Sequence of protein 1:
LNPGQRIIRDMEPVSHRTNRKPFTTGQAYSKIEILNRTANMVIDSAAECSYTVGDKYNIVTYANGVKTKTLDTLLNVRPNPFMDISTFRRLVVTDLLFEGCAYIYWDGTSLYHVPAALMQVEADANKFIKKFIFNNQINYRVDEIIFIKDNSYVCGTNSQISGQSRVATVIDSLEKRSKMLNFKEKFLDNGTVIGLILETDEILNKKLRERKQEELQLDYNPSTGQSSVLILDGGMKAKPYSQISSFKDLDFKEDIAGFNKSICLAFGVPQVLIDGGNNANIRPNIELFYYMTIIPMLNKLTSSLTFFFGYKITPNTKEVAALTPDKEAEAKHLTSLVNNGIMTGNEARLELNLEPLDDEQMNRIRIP

Contacts between the two chains:
Residue N350 in protein 1 is in contact with residue T345 in protein 2 (closest heavy-atom distance 3.3 Å).
Residue T303 in protein 1 interacts with residue R47 in protein 2 (closest heavy-atom distance 3.4 Å).
Residue E209 in protein 1 contacts residue L242 in protein 2 (closest heavy-atom distance 3.3 Å).
Residue C165 in protein 1 contacts residue F33 in protein 2 (closest heavy-atom distance 3.3 Å).
Residue G205 in protein 1 interacts with residue S238 in protein 2 (closest heavy-atom distance 3.1 Å).
Residue Y251 in protein 1 is in contact with residue I207 in protein 2 (closest heavy-atom distance 3.4 Å).
Residue S313 in protein 1 contacts residue D94 in protein 2 (closest heavy-atom distance 3.1 Å).
Residue P294 in protein 1 interacts with residue N289 in protein 2 (closest heavy-atom distance 3.3 Å).
Residue N168 in protein 1 contacts residue D105 in protein 2 (closest heavy-atom distance 2.6 Å).
Residue G201 in protein 1 interacts with residue N231 in protein 2 (closest heavy-atom distance 2.8 Å).
Residue E212 in protein 1 contacts residue G244 in protein 2 (closest heavy-atom distance 2.8 Å).
Residue N291 in protein 1 is in contact with residue N288 in protein 2 (closest heavy-atom distance 3.4 Å).
Residue L208 in protein 1 contacts residue L242 in protein 2 (closest heavy-atom distance 2.7 Å).
Residue A290 in protein 1 contacts residue N288 in protein 2 (closest heavy-atom distance 2.9 Å).
Residue L11 in protein 1 contacts residue D117 in protein 2 (closest heavy-atom distance 3.2 Å).
Residue D261 in protein 1 is in contact with residue K258 in protein 2 (closest heavy-atom distance 2.8 Å).
Residue A276 in protein 1 is in contact with residue E43 in protein 2 (closest heavy-atom distance 3.0 Å).
Residue K159 in protein 1 contacts residue R100 in protein 2 (closest heavy-atom distance 3.0 Å).
Residue K310 in protein 1 interacts with residue D54 in protein 2 (closest heavy-atom distance 2.8 Å).
Residue N295 in protein 1 interacts with residue G287 in protein 2 (closest heavy-atom distance 3.2 Å).
Residue A290 in protein 1 is in contact with residue N289 in protein 2 (closest heavy-atom distance 3.3 Å).
Residue E357 in protein 1 contacts residue R359 in protein 2 (closest heavy-atom distance 2.9 Å).
Residue L11 in protein 1 is in contact with residue Y122 in protein 2 (closest heavy-atom distance 2.9 Å).
Residue Y163 in protein 1 is in contact with residue E109 in protein 2 (closest heavy-atom distance 3.4 Å).
Residue N161 in protein 1 contacts residue N50 in protein 2 (closest heavy-atom distance 3.0 Å).
Residue K189 in protein 1 is in contact with residue E195 in protein 2 (closest heavy-atom distance 2.4 Å).
Residue S313 in protein 1 contacts residue S96 in protein 2 (closest heavy-atom distance 2.9 Å).
Residue Y251 in protein 1 contacts residue K249 in protein 2 (closest heavy-atom distance 2.9 Å).
Residue T210 in protein 1 interacts with residue L242 in protein 2 (closest heavy-atom distance 3.1 Å).
Residue K189 in protein 1 is in contact with residue D199 in protein 2 (closest heavy-atom distance 2.8 Å).
Residue N161 in protein 1 contacts residue D54 in protein 2 (closest heavy-atom distance 3.4 Å).
Residue T210 in protein 1 is in contact with residue G245 in protein 2 (closest heavy-atom distance 3.2 Å).
Residue I254 in protein 1 interacts with residue I204 in protein 2 (closest heavy-atom distance 3.1 Å).
Residue H343 in protein 1 contacts residue K337 in protein 2 (closest heavy-atom distance 3.1 Å).
Residue S255 in protein 1 is in contact with residue I204 in protein 2 (closest heavy-atom distance 3.2 Å).
Residue D199 in protein 1 is in contact with residue N231 in protein 2 (closest heavy-atom distance 2.7 Å).
Residue Y163 in protein 1 contacts residue N29 in protein 2 (closest heavy-atom distance 3.2 Å).
Residue Q174 in protein 1 is in contact with residue S40 in protein 2 (closest heavy-atom distance 3.4 Å).
Residue G166 in protein 1 contacts residue P32 in protein 2 (closest heavy-atom distance 3.4 Å).
Residue D259 in protein 1 interacts with residue S256 in protein 2 (closest heavy-atom distance 2.3 Å).
Residue N350 in protein 1 is in contact with residue N349 in protein 2 (closest heavy-atom distance 2.8 Å).
Residue I254 in protein 1 interacts with residue Q253 in protein 2 (closest heavy-atom distance 3.4 Å).
Residue N161 in protein 1 interacts with residue R100 in protein 2 (closest heavy-atom distance 3.0 Å).
Residue E209 in protein 1 is in contact with residue K247 in protein 2 (closest heavy-atom distance 3.4 Å).
Residue D265 in protein 1 contacts residue K194 in protein 2 (closest heavy-atom distance 2.3 Å).
Residue D199 in protein 1 interacts with residue S233 in protein 2 (closest heavy-atom distance 3.4 Å).
Residue N309 in protein 1 contacts residue E58 in protein 2 (closest heavy-atom distance 3.0 Å).
Residue Q223 in protein 1 is in contact with residue V239 in protein 2 (closest heavy-atom distance 3.4 Å).
Residue L206 in protein 1 is in contact with residue L240 in protein 2 (closest heavy-atom distance 3.1 Å).
Residue L198 in protein 1 interacts with residue N231 in protein 2 (closest heavy-atom distance 3.0 Å).
Residue V70 in protein 1 is in contact with residue R88 in protein 2 (closest heavy-atom distance 3.1 Å).
Residue Y251 in protein 1 is in contact with residue L206 in protein 2 (closest heavy-atom distance 3.4 Å).
Residue I207 in protein 1 contacts residue L240 in protein 2 (closest heavy-atom distance 3.4 Å).
Residue L275 in protein 1 is in contact with residue E43 in protein 2 (closest heavy-atom distance 3.2 Å).
Residue I69 in protein 1 is in contact with residue R88 in protein 2 (closest heavy-atom distance 3.2 Å).
Residue R219 in protein 1 contacts residue D243 in protein 2 (closest heavy-atom distance 2.5 Å).
Residue T179 in protein 1 interacts with residue S40 in protein 2 (closest heavy-atom distance 3.3 Å).
Residue N168 in protein 1 interacts with residue T104 in protein 2 (closest heavy-atom distance 3.3 Å).
Residue L208 in protein 1 interacts with residue L240 in protein 2 (closest heavy-atom distance 3.0 Å).
Residue I352 in protein 1 is in contact with residue R359 in protein 2 (closest heavy-atom distance 3.2 Å).

Sequence of protein 2:
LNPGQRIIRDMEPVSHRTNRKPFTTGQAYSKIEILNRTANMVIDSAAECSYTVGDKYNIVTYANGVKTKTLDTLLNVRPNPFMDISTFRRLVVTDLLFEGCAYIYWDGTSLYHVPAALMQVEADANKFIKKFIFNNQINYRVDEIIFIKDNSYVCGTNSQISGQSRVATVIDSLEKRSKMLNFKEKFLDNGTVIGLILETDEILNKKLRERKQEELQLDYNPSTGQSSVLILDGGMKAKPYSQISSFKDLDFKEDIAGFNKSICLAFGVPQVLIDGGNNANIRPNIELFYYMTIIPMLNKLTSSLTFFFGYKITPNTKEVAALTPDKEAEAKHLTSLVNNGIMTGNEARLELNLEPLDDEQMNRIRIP

This data describes a binding interaction between two proteins.